Sequence of chain A:
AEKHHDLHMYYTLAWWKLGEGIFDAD

Sequence of chain B:
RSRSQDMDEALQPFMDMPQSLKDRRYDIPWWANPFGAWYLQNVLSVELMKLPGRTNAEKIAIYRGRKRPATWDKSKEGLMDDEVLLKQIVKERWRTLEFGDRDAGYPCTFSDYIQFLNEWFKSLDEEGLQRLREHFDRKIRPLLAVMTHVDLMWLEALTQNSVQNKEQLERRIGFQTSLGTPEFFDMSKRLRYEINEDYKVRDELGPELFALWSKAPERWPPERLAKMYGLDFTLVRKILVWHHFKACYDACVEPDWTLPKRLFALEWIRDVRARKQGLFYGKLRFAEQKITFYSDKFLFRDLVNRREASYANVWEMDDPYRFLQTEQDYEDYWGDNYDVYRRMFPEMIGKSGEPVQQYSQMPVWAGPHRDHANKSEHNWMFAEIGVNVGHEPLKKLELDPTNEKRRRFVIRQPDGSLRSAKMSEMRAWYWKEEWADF

This data describes a binding interaction between two proteins.

Contacts between the two chains:
Residue K155 in chain B is in contact with residue E84 in chain A (closest heavy-atom distance 3.7 Å).
Residue V148 in chain B is in contact with residue D90 in chain A (closest heavy-atom distance 3.7 Å).
Residue L196 in chain B contacts residue L77 in chain A (closest heavy-atom distance 3.6 Å).
Residue K155 in chain B is in contact with residue F87 in chain A (closest heavy-atom distance 4.0 Å).
Residue W158 in chain B interacts with residue G85 in chain A (closest heavy-atom distance 3.9 Å).
Residue L161 in chain B contacts residue K81 in chain A (closest heavy-atom distance 3.6 Å).
Residue W218 in chain B is in contact with residue I86 in chain A (closest heavy-atom distance 3.4 Å).
Residue K155 in chain B is in contact with residue G85 in chain A (closest heavy-atom distance 3.3 Å).
Residue Y177 in chain B contacts residue L82 in chain A (closest heavy-atom distance 4.0 Å).
Residue F200 in chain B interacts with residue M73 in chain A (closest heavy-atom distance 4.0 Å).
Residue K151 in chain B is in contact with residue A89 in chain A (closest heavy-atom distance 3.5 Å).
Residue K155 in chain B contacts residue D88 in chain A (closest heavy-atom distance 3.6 Å).
Residue W158 in chain B contacts residue E84 in chain A (closest heavy-atom distance 3.4 Å).
Residue K203 in chain B contacts residue G83 in chain A (closest heavy-atom distance 3.1 Å).
Residue K203 in chain B is in contact with residue F87 in chain A (closest heavy-atom distance 3.5 Å).
Residue I204 in chain B interacts with residue L77 in chain A (closest heavy-atom distance 3.6 Å).
Residue K203 in chain B contacts residue I86 in chain A (closest heavy-atom distance 3.5 Å).
Residue R205 in chain B is in contact with residue H69 in chain A (closest heavy-atom distance 3.3 Å).
Residue Q76 in chain B is in contact with residue Y75 in chain A (closest heavy-atom distance 3.2 Å).
Residue A74 in chain B is in contact with residue L71 in chain A (closest heavy-atom distance 3.6 Å).
Residue T223 in chain B interacts with residue A78 in chain A (closest heavy-atom distance 4.0 Å).
Residue L222 in chain B interacts with residue W80 in chain A (closest heavy-atom distance 3.4 Å).
Residue L222 in chain B interacts with residue W79 in chain A (closest heavy-atom distance 3.2 Å).
Residue E220 in chain B interacts with residue W79 in chain A (closest heavy-atom distance 3.5 Å).
Residue F163 in chain B is in contact with residue K81 in chain A (closest heavy-atom distance 3.5 Å).
Residue T223 in chain B is in contact with residue W79 in chain A (closest heavy-atom distance 3.5 Å).
Residue H199 in chain B interacts with residue L82 in chain A (closest heavy-atom distance 3.6 Å).
Residue Y177 in chain B contacts residue A78 in chain A (closest heavy-atom distance 3.4 Å).
Residue A74 in chain B interacts with residue Y74 in chain A (closest heavy-atom distance 3.4 Å).
Residue R197 in chain B interacts with residue M73 in chain A (closest heavy-atom distance 3.6 Å).
Residue M251 in chain B is in contact with residue W80 in chain A (closest heavy-atom distance 3.4 Å).
Residue L181 in chain B contacts residue L82 in chain A (closest heavy-atom distance 3.8 Å).
Residue I204 in chain B interacts with residue T76 in chain A (closest heavy-atom distance 3.1 Å).
Residue R159 in chain B is in contact with residue K81 in chain A (closest heavy-atom distance 4.2 Å).
Residue V148 in chain B is in contact with residue A89 in chain A (closest heavy-atom distance 3.9 Å).
Residue N225 in chain B is in contact with residue W79 in chain A (closest heavy-atom distance 3.3 Å).
Residue N182 in chain B contacts residue Y74 in chain A (closest heavy-atom distance 3.3 Å).
Residue W158 in chain B is in contact with residue L82 in chain A (closest heavy-atom distance 4.1 Å).
Residue D70 in chain B is in contact with residue L71 in chain A (closest heavy-atom distance 4.1 Å).
Residue F185 in chain B interacts with residue Y74 in chain A (closest heavy-atom distance 3.4 Å).
Residue F200 in chain B interacts with residue T76 in chain A (closest heavy-atom distance 3.5 Å).
Residue L75 in chain B contacts residue Y74 in chain A (closest heavy-atom distance 3.3 Å).
Residue L181 in chain B is in contact with residue A78 in chain A (closest heavy-atom distance 4.0 Å).
Residue L181 in chain B interacts with residue Y74 in chain A (closest heavy-atom distance 4.0 Å).
Residue L219 in chain B is in contact with residue W79 in chain A (closest heavy-atom distance 4.0 Å).
Residue Y177 in chain B interacts with residue K81 in chain A (closest heavy-atom distance 3.3 Å).
Residue K186 in chain B interacts with residue Y74 in chain A (closest heavy-atom distance 2.9 Å).
Residue M71 in chain B is in contact with residue L71 in chain A (closest heavy-atom distance 3.5 Å).
Residue Y177 in chain B interacts with residue L77 in chain A (closest heavy-atom distance 3.9 Å).
Residue I204 in chain B interacts with residue W80 in chain A (closest heavy-atom distance 3.6 Å).
Residue L222 in chain B contacts residue K81 in chain A (closest heavy-atom distance 3.6 Å).
Residue W158 in chain B is in contact with residue K81 in chain A (closest heavy-atom distance 3.1 Å).
Residue W184 in chain B is in contact with residue L82 in chain A (closest heavy-atom distance 4.0 Å).
Residue L196 in chain B interacts with residue M73 in chain A (closest heavy-atom distance 3.5 Å).
Residue K203 in chain B interacts with residue W80 in chain A (closest heavy-atom distance 3.7 Å).
Residue S252 in chain B contacts residue I86 in chain A (closest heavy-atom distance 3.0 Å).
Residue S252 in chain B interacts with residue D88 in chain A (closest heavy-atom distance 2.0 Å).
Residue L222 in chain B contacts residue I86 in chain A (closest heavy-atom distance 3.6 Å).
Residue L207 in chain B contacts residue W80 in chain A (closest heavy-atom distance 4.0 Å).
Residue H199 in chain B is in contact with residue E84 in chain A (closest heavy-atom distance 3.0 Å).